The following describes two proteins that form a bound complex.

Sequence of the second protein:
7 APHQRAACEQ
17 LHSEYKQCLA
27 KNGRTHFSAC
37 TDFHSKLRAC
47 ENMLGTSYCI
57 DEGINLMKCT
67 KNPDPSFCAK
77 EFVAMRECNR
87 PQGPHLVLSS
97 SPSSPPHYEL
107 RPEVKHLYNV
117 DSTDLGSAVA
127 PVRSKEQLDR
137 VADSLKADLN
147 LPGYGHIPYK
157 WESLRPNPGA

Contacts between the two chains:
Residue M140 in the first protein is in contact with residue L134 in the second protein (closest heavy-atom distance 3.4 Å).
Residue Q154 in the first protein interacts with residue L145 in the second protein (closest heavy-atom distance 3.8 Å).
Residue R143 in the first protein is in contact with residue L134 in the second protein (closest heavy-atom distance 4.5 Å).
Residue I147 in the first protein interacts with residue L141 in the second protein (closest heavy-atom distance 4.4 Å).
Residue M140 in the first protein contacts residue K131 in the second protein (closest heavy-atom distance 3.6 Å).
Residue M140 in the first protein contacts residue R129 in the second protein (closest heavy-atom distance 4.0 Å).
Residue L150 in the first protein interacts with residue K142 in the second protein (closest heavy-atom distance 3.9 Å).
Residue R143 in the first protein contacts residue D135 in the second protein (closest heavy-atom distance 3.2 Å).
Residue L153 in the first protein is in contact with residue L145 in the second protein (closest heavy-atom distance 4.3 Å).
Residue N138 in the first protein contacts residue A166 in the second protein (closest heavy-atom distance 4.9 Å).
Residue I147 in the first protein interacts with residue A138 in the second protein (closest heavy-atom distance 4.2 Å).
Residue Q157 in the first protein contacts residue L145 in the second protein (closest heavy-atom distance 3.5 Å).
Residue L151 in the first protein contacts residue L141 in the second protein (closest heavy-atom distance 4.1 Å).
Residue L153 in the first protein contacts residue Y150 in the second protein (closest heavy-atom distance 4.6 Å).
Residue L150 in the first protein interacts with residue A138 in the second protein (closest heavy-atom distance 3.9 Å).
Residue Q157 in the first protein contacts residue L147 in the second protein (closest heavy-atom distance 4.9 Å).
Residue I147 in the first protein interacts with residue V137 in the second protein (closest heavy-atom distance 4.8 Å).
Residue M140 in the first protein interacts with residue S130 in the second protein (closest heavy-atom distance 4.0 Å).
Residue L144 in the first protein interacts with residue R129 in the second protein (closest heavy-atom distance 3.9 Å).
Residue L153 in the first protein is in contact with residue L147 in the second protein (closest heavy-atom distance 4.4 Å).
Residue D146 in the first protein contacts residue Y150 in the second protein (closest heavy-atom distance 3.7 Å).
Residue I147 in the first protein contacts residue L134 in the second protein (closest heavy-atom distance 3.5 Å).
Residue L150 in the first protein contacts residue L141 in the second protein (closest heavy-atom distance 4.3 Å).
Residue L144 in the first protein interacts with residue L134 in the second protein (closest heavy-atom distance 4.0 Å).
Residue L150 in the first protein contacts residue L145 in the second protein (closest heavy-atom distance 3.9 Å).
Residue L150 in the first protein interacts with residue Y150 in the second protein (closest heavy-atom distance 3.7 Å).
Residue Q154 in the first protein is in contact with residue L141 in the second protein (closest heavy-atom distance 3.4 Å).
Residue Q142 in the first protein contacts residue A166 in the second protein (closest heavy-atom distance 4.6 Å).
Residue R143 in the first protein is in contact with residue K131 in the second protein (closest heavy-atom distance 3.3 Å).

Sequence of the first protein:
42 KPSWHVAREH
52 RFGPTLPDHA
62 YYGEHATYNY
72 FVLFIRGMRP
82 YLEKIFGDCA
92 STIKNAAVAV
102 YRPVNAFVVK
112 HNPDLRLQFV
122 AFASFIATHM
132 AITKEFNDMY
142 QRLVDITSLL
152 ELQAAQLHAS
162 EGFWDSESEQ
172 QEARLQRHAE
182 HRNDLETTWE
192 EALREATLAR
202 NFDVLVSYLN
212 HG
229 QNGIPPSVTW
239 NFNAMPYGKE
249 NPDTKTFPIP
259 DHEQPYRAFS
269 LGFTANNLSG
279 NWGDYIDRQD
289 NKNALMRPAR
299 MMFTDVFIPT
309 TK